Sequence of chain B:
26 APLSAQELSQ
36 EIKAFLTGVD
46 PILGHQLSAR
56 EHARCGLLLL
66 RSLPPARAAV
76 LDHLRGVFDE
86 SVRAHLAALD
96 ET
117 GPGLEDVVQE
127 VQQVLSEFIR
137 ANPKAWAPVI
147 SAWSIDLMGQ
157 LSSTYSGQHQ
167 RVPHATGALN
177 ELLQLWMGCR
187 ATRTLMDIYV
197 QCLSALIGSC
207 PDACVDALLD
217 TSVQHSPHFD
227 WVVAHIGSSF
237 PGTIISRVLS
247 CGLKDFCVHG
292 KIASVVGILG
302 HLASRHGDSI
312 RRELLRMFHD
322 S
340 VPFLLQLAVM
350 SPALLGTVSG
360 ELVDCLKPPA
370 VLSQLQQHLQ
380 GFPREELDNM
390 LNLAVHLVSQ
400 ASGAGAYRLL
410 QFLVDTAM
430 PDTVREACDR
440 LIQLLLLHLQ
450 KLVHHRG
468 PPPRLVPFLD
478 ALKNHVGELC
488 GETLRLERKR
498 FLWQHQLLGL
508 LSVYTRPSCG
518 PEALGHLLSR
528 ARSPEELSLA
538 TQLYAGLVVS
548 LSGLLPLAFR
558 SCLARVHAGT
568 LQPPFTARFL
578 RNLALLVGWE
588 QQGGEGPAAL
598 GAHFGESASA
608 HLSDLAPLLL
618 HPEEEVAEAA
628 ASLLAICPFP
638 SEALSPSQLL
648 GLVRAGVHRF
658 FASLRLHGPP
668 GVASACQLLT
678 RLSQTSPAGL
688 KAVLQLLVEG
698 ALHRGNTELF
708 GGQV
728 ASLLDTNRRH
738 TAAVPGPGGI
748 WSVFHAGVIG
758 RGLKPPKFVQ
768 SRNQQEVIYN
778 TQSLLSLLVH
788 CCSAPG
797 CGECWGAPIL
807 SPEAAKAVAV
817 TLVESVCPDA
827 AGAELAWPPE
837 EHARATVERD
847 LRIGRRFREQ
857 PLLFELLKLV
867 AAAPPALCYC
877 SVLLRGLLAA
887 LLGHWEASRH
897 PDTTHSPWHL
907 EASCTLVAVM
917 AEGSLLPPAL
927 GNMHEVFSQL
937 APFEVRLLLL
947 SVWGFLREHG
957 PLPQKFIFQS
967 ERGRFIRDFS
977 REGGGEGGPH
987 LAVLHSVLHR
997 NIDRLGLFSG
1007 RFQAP

Sequence of chain A:
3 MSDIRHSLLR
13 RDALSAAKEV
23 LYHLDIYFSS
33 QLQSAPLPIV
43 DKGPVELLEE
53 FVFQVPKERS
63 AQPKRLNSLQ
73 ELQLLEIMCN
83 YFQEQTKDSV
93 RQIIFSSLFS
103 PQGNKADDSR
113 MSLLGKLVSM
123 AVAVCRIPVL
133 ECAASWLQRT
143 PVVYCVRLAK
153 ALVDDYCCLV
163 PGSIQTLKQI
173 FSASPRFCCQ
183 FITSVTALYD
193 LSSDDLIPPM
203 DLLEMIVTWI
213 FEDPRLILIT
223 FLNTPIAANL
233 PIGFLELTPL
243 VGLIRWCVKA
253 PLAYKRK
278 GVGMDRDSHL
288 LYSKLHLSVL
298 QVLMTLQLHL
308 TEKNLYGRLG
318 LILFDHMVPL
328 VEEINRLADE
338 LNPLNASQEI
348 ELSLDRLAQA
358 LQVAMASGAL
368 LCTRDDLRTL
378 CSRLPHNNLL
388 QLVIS

Contacts between the two chains:
Residue N138 in chain B interacts with residue L161 in chain A (closest heavy-atom distance 4.2 Å).
Residue R66 in chain B interacts with residue S165 in chain A (closest heavy-atom distance 3.4 Å).
Residue A26 in chain B is in contact with residue G164 in chain A (closest heavy-atom distance 3.2 Å).
Residue L41 in chain B contacts residue Q75 in chain A (closest heavy-atom distance 3.6 Å).
Residue Q31 in chain B is in contact with residue A125 in chain A (closest heavy-atom distance 4.8 Å).
Residue P27 in chain B is in contact with residue G164 in chain A (closest heavy-atom distance 3.1 Å).
Residue L68 in chain B contacts residue A125 in chain A (closest heavy-atom distance 3.7 Å).
Residue P70 in chain B is in contact with residue M122 in chain A (closest heavy-atom distance 4.3 Å).
Residue R66 in chain B is in contact with residue V162 in chain A (closest heavy-atom distance 3.2 Å).
Residue L41 in chain B interacts with residue L74 in chain A (closest heavy-atom distance 3.3 Å).
Residue A74 in chain B contacts residue L71 in chain A (closest heavy-atom distance 3.7 Å).
Residue P27 in chain B interacts with residue T168 in chain A (closest heavy-atom distance 4.5 Å).
Residue L28 in chain B contacts residue T168 in chain A (closest heavy-atom distance 3.5 Å).
Residue P69 in chain B is in contact with residue D157 in chain A (closest heavy-atom distance 3.3 Å).
Residue L68 in chain B contacts residue S121 in chain A (closest heavy-atom distance 4.3 Å).
Residue K38 in chain B interacts with residue N82 in chain A (closest heavy-atom distance 3.8 Å).
Residue I37 in chain B is in contact with residue E78 in chain A (closest heavy-atom distance 3.7 Å).
Residue L68 in chain B interacts with residue M122 in chain A (closest heavy-atom distance 4.0 Å).
Residue T42 in chain B is in contact with residue L16 in chain A (closest heavy-atom distance 4.9 Å).
Residue L33 in chain B contacts residue V126 in chain A (closest heavy-atom distance 4.7 Å).
Residue A26 in chain B interacts with residue S165 in chain A (closest heavy-atom distance 3.9 Å).
Residue A30 in chain B is in contact with residue C127 in chain A (closest heavy-atom distance 3.4 Å).
Residue A30 in chain B contacts residue V126 in chain A (closest heavy-atom distance 3.2 Å).
Residue S67 in chain B is in contact with residue V162 in chain A (closest heavy-atom distance 4.7 Å).
Residue A30 in chain B interacts with residue A125 in chain A (closest heavy-atom distance 2.9 Å).
Residue A30 in chain B contacts residue V124 in chain A (closest heavy-atom distance 4.7 Å).
Residue P27 in chain B is in contact with residue Q167 in chain A (closest heavy-atom distance 3.7 Å).
Residue S29 in chain B contacts residue A125 in chain A (closest heavy-atom distance 4.9 Å).
Residue P27 in chain B contacts residue S165 in chain A (closest heavy-atom distance 4.6 Å).
Residue P70 in chain B is in contact with residue K118 in chain A (closest heavy-atom distance 3.9 Å).
Residue K38 in chain B interacts with residue I79 in chain A (closest heavy-atom distance 3.4 Å).
Residue L33 in chain B contacts residue A125 in chain A (closest heavy-atom distance 3.5 Å).
Residue W142 in chain B is in contact with residue L161 in chain A (closest heavy-atom distance 2.9 Å).
Residue S34 in chain B is in contact with residue N82 in chain A (closest heavy-atom distance 3.8 Å).
Residue S67 in chain B interacts with residue S165 in chain A (closest heavy-atom distance 3.8 Å).
Residue A73 in chain B is in contact with residue S70 in chain A (closest heavy-atom distance 3.3 Å).
Residue D77 in chain B interacts with residue L71 in chain A (closest heavy-atom distance 3.6 Å).
Residue P70 in chain B contacts residue S121 in chain A (closest heavy-atom distance 4.1 Å).
Residue P69 in chain B is in contact with residue V162 in chain A (closest heavy-atom distance 4.3 Å).
Residue A26 in chain B interacts with residue P163 in chain A (closest heavy-atom distance 3.1 Å).
Residue N138 in chain B interacts with residue C160 in chain A (closest heavy-atom distance 3.9 Å).
Residue A141 in chain B contacts residue L161 in chain A (closest heavy-atom distance 4.0 Å).
Residue K38 in chain B contacts residue E78 in chain A (closest heavy-atom distance 4.0 Å).
Residue A73 in chain B contacts residue L71 in chain A (closest heavy-atom distance 4.4 Å).
Residue L41 in chain B is in contact with residue E78 in chain A (closest heavy-atom distance 3.7 Å).
Residue L65 in chain B interacts with residue V162 in chain A (closest heavy-atom distance 4.1 Å).
Residue A73 in chain B contacts residue L74 in chain A (closest heavy-atom distance 3.8 Å).
Residue A137 in chain B contacts residue P163 in chain A (closest heavy-atom distance 4.9 Å).
Residue D77 in chain B interacts with residue S70 in chain A (closest heavy-atom distance 3.3 Å).
Residue P69 in chain B contacts residue Y158 in chain A (closest heavy-atom distance 4.4 Å).
Residue Q31 in chain B contacts residue V126 in chain A (closest heavy-atom distance 4.4 Å).
Residue A74 in chain B contacts residue S70 in chain A (closest heavy-atom distance 4.3 Å).
Residue A74 in chain B interacts with residue L74 in chain A (closest heavy-atom distance 4.0 Å).
Residue Q31 in chain B is in contact with residue C127 in chain A (closest heavy-atom distance 3.3 Å).
Residue R66 in chain B interacts with residue P163 in chain A (closest heavy-atom distance 3.9 Å).

These two protein chains interact to form a complex.